Sequence of the first protein:
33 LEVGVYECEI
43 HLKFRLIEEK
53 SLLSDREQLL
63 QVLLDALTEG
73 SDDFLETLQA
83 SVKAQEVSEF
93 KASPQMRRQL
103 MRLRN

Sequence of the second protein:
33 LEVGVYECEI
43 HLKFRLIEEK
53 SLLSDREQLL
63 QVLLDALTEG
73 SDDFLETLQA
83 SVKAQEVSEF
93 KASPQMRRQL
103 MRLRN

The following describes two proteins that form a bound complex.

Residue-level contacts at the interface:
Residue K52 in the second protein is in contact with residue Y38 in the first protein (closest heavy-atom distance 3.4 Å).
Residue E34 in the second protein interacts with residue K52 in the first protein (closest heavy-atom distance 2.8 Å).
Residue D74 in the second protein interacts with residue Q97 in the first protein (closest heavy-atom distance 3.4 Å).
Residue C40 in the second protein is in contact with residue F46 in the first protein (closest heavy-atom distance 2.9 Å).
Residue G36 in the second protein contacts residue E50 in the first protein (closest heavy-atom distance 2.9 Å).
Residue L44 in the second protein contacts residue E41 in the first protein (closest heavy-atom distance 3.3 Å).
Residue L44 in the second protein interacts with residue I42 in the first protein (closest heavy-atom distance 2.9 Å).
Residue F76 in the second protein interacts with residue Q101 in the first protein (closest heavy-atom distance 3.5 Å).
Residue F46 in the second protein is in contact with residue C40 in the first protein (closest heavy-atom distance 2.9 Å).
Residue K45 in the second protein interacts with residue E41 in the first protein (closest heavy-atom distance 3.5 Å).
Residue I49 in the second protein contacts residue M98 in the first protein (closest heavy-atom distance 3.2 Å).
Residue Y38 in the second protein contacts residue K52 in the first protein (closest heavy-atom distance 3.4 Å).
Residue V35 in the second protein is in contact with residue E50 in the first protein (closest heavy-atom distance 3.2 Å).
Residue G36 in the second protein is in contact with residue L48 in the first protein (closest heavy-atom distance 3.6 Å).
Residue V37 in the second protein contacts residue L48 in the first protein (closest heavy-atom distance 3.5 Å).
Residue K45 in the second protein is in contact with residue C40 in the first protein (closest heavy-atom distance 3.3 Å).
Residue Y38 in the second protein is in contact with residue R47 in the first protein (closest heavy-atom distance 3.2 Å).
Residue R47 in the second protein interacts with residue Y38 in the first protein (closest heavy-atom distance 3.2 Å).
Residue Q63 in the second protein interacts with residue T70 in the first protein (closest heavy-atom distance 3.0 Å).
Residue F76 in the second protein interacts with residue M98 in the first protein (closest heavy-atom distance 3.4 Å).
Residue L48 in the second protein contacts residue Y38 in the first protein (closest heavy-atom distance 2.8 Å).
Residue E50 in the second protein contacts residue V35 in the first protein (closest heavy-atom distance 3.2 Å).
Residue R47 in the second protein contacts residue K93 in the first protein (closest heavy-atom distance 3.0 Å).
Residue F46 in the second protein interacts with residue E39 in the first protein (closest heavy-atom distance 3.6 Å).
Residue Q97 in the second protein is in contact with residue D74 in the first protein (closest heavy-atom distance 3.4 Å).
Residue Q101 in the second protein contacts residue F76 in the first protein (closest heavy-atom distance 3.5 Å).
Residue Y38 in the second protein is in contact with residue L48 in the first protein (closest heavy-atom distance 2.8 Å).
Residue E78 in the second protein interacts with residue S95 in the first protein (closest heavy-atom distance 3.5 Å).
Residue S95 in the second protein interacts with residue E78 in the first protein (closest heavy-atom distance 3.5 Å).
Residue I42 in the second protein is in contact with residue I42 in the first protein (closest heavy-atom distance 3.5 Å).
Residue H43 in the second protein contacts residue I42 in the first protein (closest heavy-atom distance 3.3 Å).
Residue K52 in the second protein interacts with residue E34 in the first protein (closest heavy-atom distance 2.8 Å).
Residue M98 in the second protein contacts residue I49 in the first protein (closest heavy-atom distance 3.2 Å).
Residue I42 in the second protein interacts with residue H43 in the first protein (closest heavy-atom distance 3.3 Å).
Residue E41 in the second protein interacts with residue L44 in the first protein (closest heavy-atom distance 3.3 Å).
Residue E50 in the second protein interacts with residue G36 in the first protein (closest heavy-atom distance 2.9 Å).
Residue M98 in the second protein interacts with residue F76 in the first protein (closest heavy-atom distance 3.4 Å).
Residue E41 in the second protein interacts with residue H43 in the first protein (closest heavy-atom distance 3.6 Å).
Residue C40 in the second protein interacts with residue K45 in the first protein (closest heavy-atom distance 3.3 Å).
Residue D75 in the second protein interacts with residue Q97 in the first protein (closest heavy-atom distance 3.4 Å).
Residue E39 in the second protein contacts residue R47 in the first protein (closest heavy-atom distance 2.6 Å).
Residue I42 in the second protein contacts residue L44 in the first protein (closest heavy-atom distance 2.9 Å).
Residue R47 in the second protein interacts with residue E39 in the first protein (closest heavy-atom distance 2.6 Å).
Residue L48 in the second protein contacts residue V37 in the first protein (closest heavy-atom distance 3.5 Å).
Residue E34 in the second protein interacts with residue E51 in the first protein (closest heavy-atom distance 3.4 Å).
Residue I49 in the second protein contacts residue G36 in the first protein (closest heavy-atom distance 3.3 Å).
Residue T70 in the second protein contacts residue Q63 in the first protein (closest heavy-atom distance 3.0 Å).
Residue E39 in the second protein is in contact with residue F46 in the first protein (closest heavy-atom distance 3.6 Å).
Residue K52 in the second protein interacts with residue E88 in the first protein (closest heavy-atom distance 3.2 Å).
Residue Y38 in the second protein contacts residue L55 in the first protein (closest heavy-atom distance 3.4 Å).
Residue K93 in the second protein interacts with residue R47 in the first protein (closest heavy-atom distance 3.0 Å).
Residue Q101 in the second protein interacts with residue D75 in the first protein (closest heavy-atom distance 3.1 Å).
Residue G36 in the second protein is in contact with residue I49 in the first protein (closest heavy-atom distance 3.3 Å).
Residue Q97 in the second protein contacts residue D75 in the first protein (closest heavy-atom distance 3.4 Å).
Residue E41 in the second protein interacts with residue K45 in the first protein (closest heavy-atom distance 3.5 Å).
Residue D75 in the second protein contacts residue Q101 in the first protein (closest heavy-atom distance 3.1 Å).
Residue E51 in the second protein interacts with residue E34 in the first protein (closest heavy-atom distance 3.4 Å).
Residue E88 in the second protein interacts with residue K52 in the first protein (closest heavy-atom distance 3.2 Å).
Residue L55 in the second protein interacts with residue Y38 in the first protein (closest heavy-atom distance 3.4 Å).
Residue L48 in the second protein interacts with residue G36 in the first protein (closest heavy-atom distance 3.6 Å).